Sequence of chain A:
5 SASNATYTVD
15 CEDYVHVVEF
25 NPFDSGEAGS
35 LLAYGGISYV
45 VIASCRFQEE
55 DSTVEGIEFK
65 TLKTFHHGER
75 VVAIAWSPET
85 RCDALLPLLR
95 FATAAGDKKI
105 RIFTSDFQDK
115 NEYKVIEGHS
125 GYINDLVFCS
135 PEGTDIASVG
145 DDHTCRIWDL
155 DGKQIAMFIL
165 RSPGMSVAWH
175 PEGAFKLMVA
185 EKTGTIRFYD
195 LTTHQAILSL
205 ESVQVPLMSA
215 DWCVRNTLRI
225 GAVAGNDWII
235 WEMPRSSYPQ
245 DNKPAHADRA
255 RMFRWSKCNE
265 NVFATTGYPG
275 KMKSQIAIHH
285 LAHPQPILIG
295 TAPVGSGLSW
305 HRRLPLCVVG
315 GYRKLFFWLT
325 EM

Sequence of chain B:
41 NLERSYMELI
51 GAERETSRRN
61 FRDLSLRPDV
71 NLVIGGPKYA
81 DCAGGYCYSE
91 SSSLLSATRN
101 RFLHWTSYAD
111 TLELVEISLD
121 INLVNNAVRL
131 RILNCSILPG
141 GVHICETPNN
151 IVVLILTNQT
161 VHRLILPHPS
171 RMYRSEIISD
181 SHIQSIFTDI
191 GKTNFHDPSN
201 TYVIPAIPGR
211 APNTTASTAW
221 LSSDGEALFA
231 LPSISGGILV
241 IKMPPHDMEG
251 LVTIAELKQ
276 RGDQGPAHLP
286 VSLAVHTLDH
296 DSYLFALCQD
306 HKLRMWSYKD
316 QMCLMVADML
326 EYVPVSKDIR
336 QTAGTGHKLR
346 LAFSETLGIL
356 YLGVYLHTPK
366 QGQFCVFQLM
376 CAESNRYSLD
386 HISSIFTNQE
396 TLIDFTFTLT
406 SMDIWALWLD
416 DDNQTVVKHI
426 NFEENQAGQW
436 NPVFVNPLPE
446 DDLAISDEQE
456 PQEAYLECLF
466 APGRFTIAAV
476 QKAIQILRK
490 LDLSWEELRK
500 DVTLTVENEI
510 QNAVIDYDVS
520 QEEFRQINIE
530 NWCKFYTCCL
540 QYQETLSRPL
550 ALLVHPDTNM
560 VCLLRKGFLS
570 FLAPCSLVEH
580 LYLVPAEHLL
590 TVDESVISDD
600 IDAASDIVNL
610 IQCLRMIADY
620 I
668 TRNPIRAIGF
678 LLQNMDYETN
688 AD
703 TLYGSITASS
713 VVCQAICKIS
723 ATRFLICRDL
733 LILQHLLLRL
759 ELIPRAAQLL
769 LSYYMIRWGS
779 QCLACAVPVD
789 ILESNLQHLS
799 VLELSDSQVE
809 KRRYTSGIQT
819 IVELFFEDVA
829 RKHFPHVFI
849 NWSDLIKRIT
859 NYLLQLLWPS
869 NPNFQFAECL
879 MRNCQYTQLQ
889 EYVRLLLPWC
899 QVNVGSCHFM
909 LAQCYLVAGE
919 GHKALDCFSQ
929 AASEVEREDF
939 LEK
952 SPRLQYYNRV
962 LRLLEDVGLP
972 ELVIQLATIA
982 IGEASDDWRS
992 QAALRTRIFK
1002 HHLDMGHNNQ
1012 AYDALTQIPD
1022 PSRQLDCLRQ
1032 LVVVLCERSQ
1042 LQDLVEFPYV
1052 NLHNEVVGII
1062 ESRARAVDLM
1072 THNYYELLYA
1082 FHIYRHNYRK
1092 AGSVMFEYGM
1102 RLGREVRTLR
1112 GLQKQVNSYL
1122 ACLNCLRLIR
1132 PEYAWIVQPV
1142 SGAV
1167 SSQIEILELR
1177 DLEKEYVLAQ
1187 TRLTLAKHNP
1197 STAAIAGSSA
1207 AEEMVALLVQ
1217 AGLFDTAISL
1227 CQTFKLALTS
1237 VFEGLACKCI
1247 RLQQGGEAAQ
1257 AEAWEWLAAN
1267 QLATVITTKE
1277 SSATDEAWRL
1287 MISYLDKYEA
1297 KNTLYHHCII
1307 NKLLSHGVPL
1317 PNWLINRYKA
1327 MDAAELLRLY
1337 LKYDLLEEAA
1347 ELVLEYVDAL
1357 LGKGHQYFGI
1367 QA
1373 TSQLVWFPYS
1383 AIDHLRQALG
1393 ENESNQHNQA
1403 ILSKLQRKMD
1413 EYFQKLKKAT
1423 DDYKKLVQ

Interface contacts:
Residue K921 in chain B interacts with residue Y126 in chain A (closest heavy-atom distance 3.4 Å).
Residue E918 in chain B interacts with residue R74 in chain A (closest heavy-atom distance 3.5 Å).
Residue E458 in chain B interacts with residue R191 in chain A (closest heavy-atom distance 4.2 Å).
Residue L503 in chain B interacts with residue Y242 in chain A (closest heavy-atom distance 3.1 Å).
Residue K499 in chain B contacts residue Y242 in chain A (closest heavy-atom distance 2.7 Å).
Residue H920 in chain B is in contact with residue R74 in chain A (closest heavy-atom distance 3.3 Å).
Residue Y913 in chain B is in contact with residue D145 in chain A (closest heavy-atom distance 3.8 Å).
Residue T885 in chain B contacts residue P210 in chain A (closest heavy-atom distance 4.2 Å).
Residue H920 in chain B is in contact with residue I41 in chain A (closest heavy-atom distance 3.6 Å).
Residue C783 in chain B is in contact with residue V209 in chain A (closest heavy-atom distance 3.6 Å).
Residue T885 in chain B contacts residue P167 in chain A (closest heavy-atom distance 4.3 Å).
Residue H920 in chain B interacts with residue H20 in chain A (closest heavy-atom distance 4.0 Å).
Residue E453 in chain B is in contact with residue A200 in chain A (closest heavy-atom distance 3.5 Å).
Residue A916 in chain B interacts with residue K186 in chain A (closest heavy-atom distance 4.3 Å).
Residue Q888 in chain B is in contact with residue K186 in chain A (closest heavy-atom distance 3.4 Å).
Residue I789 in chain B interacts with residue N230 in chain A (closest heavy-atom distance 3.7 Å).
Residue V968 in chain B contacts residue K275 in chain A (closest heavy-atom distance 2.7 Å).
Residue T502 in chain B interacts with residue Y242 in chain A (closest heavy-atom distance 3.1 Å).
Residue Q888 in chain B contacts residue D145 in chain A (closest heavy-atom distance 4.2 Å).
Residue H796 in chain B is in contact with residue K275 in chain A (closest heavy-atom distance 3.5 Å).
Residue A916 in chain B contacts residue Y272 in chain A (closest heavy-atom distance 3.2 Å).
Residue T885 in chain B interacts with residue K186 in chain A (closest heavy-atom distance 3.7 Å).
Residue G919 in chain B is in contact with residue R74 in chain A (closest heavy-atom distance 3.0 Å).
Residue G969 in chain B contacts residue P297 in chain A (closest heavy-atom distance 4.2 Å).
Residue T885 in chain B contacts residue T187 in chain A (closest heavy-atom distance 4.0 Å).
Residue M1006 in chain B contacts residue Y316 in chain A (closest heavy-atom distance 3.7 Å).
Residue V915 in chain B contacts residue Y272 in chain A (closest heavy-atom distance 3.1 Å).
Residue D967 in chain B interacts with residue K275 in chain A (closest heavy-atom distance 3.1 Å).
Residue A916 in chain B interacts with residue R255 in chain A (closest heavy-atom distance 3.7 Å).
Residue Q454 in chain B interacts with residue R165 in chain A (closest heavy-atom distance 3.7 Å).
Residue D452 in chain B interacts with residue Q199 in chain A (closest heavy-atom distance 3.2 Å).
Residue E918 in chain B interacts with residue N128 in chain A (closest heavy-atom distance 3.9 Å).
Residue L970 in chain B is in contact with residue G274 in chain A (closest heavy-atom distance 3.3 Å).
Residue H1008 in chain B is in contact with residue Y316 in chain A (closest heavy-atom distance 3.2 Å).
Residue P971 in chain B is in contact with residue V298 in chain A (closest heavy-atom distance 4.0 Å).
Residue E972 in chain B interacts with residue V298 in chain A (closest heavy-atom distance 3.5 Å).
Residue A916 in chain B interacts with residue M212 in chain A (closest heavy-atom distance 3.9 Å).
Residue L914 in chain B contacts residue Y272 in chain A (closest heavy-atom distance 2.6 Å).
Residue V968 in chain B is in contact with residue M276 in chain A (closest heavy-atom distance 3.9 Å).
Residue V915 in chain B contacts residue R253 in chain A (closest heavy-atom distance 3.7 Å).
Residue R892 in chain B is in contact with residue D145 in chain A (closest heavy-atom distance 3.8 Å).
Residue H1008 in chain B contacts residue R317 in chain A (closest heavy-atom distance 3.5 Å).
Residue E972 in chain B is in contact with residue Y316 in chain A (closest heavy-atom distance 3.9 Å).
Residue Y884 in chain B is in contact with residue R253 in chain A (closest heavy-atom distance 4.1 Å).
Residue R892 in chain B interacts with residue H147 in chain A (closest heavy-atom distance 3.3 Å).
Residue G917 in chain B is in contact with residue R255 in chain A (closest heavy-atom distance 3.6 Å).
Residue E889 in chain B interacts with residue H147 in chain A (closest heavy-atom distance 2.9 Å).
Residue C882 in chain B is in contact with residue R253 in chain A (closest heavy-atom distance 3.7 Å).
Residue Y913 in chain B contacts residue Y126 in chain A (closest heavy-atom distance 3.1 Å).
Residue E455 in chain B contacts residue S203 in chain A (closest heavy-atom distance 3.8 Å).
Residue V968 in chain B contacts residue G274 in chain A (closest heavy-atom distance 2.6 Å).
Residue E458 in chain B contacts residue R165 in chain A (closest heavy-atom distance 3.8 Å).
Residue Y913 in chain B interacts with residue Y272 in chain A (closest heavy-atom distance 3.8 Å).
Residue G969 in chain B is in contact with residue K275 in chain A (closest heavy-atom distance 4.1 Å).
Residue L970 in chain B is in contact with residue P273 in chain A (closest heavy-atom distance 4.2 Å).
Residue G917 in chain B contacts residue Y272 in chain A (closest heavy-atom distance 2.7 Å).
Residue K921 in chain B contacts residue V76 in chain A (closest heavy-atom distance 4.1 Å).
Residue L970 in chain B interacts with residue V298 in chain A (closest heavy-atom distance 3.6 Å).
Residue K921 in chain B is in contact with residue G100 in chain A (closest heavy-atom distance 3.6 Å).
Residue G917 in chain B contacts residue R74 in chain A (closest heavy-atom distance 2.9 Å).

The following describes two proteins that form a bound complex.